Sequence of protein 2:
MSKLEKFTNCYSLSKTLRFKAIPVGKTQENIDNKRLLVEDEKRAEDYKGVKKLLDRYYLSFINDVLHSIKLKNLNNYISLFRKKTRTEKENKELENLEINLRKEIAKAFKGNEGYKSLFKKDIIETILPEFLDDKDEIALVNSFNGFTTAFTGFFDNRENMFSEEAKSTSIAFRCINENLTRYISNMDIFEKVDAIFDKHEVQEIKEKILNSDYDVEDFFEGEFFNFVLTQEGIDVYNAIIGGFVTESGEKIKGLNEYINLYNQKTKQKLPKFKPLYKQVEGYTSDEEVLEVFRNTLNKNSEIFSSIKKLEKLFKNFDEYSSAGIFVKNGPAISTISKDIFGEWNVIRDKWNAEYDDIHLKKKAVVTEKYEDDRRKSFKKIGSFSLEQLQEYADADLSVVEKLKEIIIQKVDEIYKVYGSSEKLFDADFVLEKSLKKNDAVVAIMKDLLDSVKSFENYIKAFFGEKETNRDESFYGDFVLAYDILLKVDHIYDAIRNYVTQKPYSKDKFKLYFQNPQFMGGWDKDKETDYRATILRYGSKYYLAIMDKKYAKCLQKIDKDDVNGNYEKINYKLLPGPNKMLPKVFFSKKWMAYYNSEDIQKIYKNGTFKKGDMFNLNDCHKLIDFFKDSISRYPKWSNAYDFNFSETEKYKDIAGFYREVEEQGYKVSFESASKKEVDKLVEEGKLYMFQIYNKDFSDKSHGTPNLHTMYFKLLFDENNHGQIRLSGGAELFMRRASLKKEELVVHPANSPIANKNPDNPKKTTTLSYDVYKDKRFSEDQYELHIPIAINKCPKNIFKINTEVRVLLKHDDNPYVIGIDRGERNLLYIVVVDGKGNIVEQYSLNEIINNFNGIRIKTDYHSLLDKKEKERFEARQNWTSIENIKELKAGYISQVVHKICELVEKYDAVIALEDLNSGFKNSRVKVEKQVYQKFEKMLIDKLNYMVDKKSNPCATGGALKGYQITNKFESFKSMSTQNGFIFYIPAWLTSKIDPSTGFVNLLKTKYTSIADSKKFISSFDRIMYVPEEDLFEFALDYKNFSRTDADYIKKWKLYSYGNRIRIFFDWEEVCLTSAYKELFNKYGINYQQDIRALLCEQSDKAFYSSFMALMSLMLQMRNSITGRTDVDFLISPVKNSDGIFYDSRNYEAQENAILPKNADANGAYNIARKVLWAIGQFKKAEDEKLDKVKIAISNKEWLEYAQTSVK

Sequence of protein 1:
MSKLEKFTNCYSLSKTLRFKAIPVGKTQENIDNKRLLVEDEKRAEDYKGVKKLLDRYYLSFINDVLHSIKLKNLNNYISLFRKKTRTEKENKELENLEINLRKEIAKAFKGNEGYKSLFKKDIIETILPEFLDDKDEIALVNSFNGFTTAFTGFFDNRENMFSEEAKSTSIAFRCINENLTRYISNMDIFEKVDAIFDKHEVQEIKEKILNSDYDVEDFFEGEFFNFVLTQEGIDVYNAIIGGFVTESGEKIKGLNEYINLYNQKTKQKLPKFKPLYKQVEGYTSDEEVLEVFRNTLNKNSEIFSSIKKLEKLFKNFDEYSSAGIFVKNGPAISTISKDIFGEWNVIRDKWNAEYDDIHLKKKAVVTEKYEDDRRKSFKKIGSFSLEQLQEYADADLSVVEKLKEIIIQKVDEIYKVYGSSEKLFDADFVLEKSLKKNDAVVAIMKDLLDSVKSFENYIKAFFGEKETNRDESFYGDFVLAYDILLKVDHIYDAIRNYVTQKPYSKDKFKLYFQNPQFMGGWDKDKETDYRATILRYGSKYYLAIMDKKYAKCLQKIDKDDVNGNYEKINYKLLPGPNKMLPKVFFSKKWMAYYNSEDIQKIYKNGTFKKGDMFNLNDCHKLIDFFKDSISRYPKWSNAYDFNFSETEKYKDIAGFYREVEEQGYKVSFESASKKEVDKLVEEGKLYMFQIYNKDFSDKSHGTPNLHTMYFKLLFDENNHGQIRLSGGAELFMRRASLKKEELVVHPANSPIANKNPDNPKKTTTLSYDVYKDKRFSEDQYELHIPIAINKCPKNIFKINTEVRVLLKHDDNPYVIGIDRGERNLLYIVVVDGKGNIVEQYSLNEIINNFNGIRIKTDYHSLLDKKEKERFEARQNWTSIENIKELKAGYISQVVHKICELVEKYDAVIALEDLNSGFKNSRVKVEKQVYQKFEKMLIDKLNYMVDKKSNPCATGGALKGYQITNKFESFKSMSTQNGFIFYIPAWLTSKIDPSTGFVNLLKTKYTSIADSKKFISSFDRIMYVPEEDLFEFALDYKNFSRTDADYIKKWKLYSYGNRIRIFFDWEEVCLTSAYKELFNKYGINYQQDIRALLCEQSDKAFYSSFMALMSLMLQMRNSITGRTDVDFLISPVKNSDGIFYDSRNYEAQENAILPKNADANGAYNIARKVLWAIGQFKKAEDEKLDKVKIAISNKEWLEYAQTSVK

The following describes two proteins that form a bound complex.

Residue-level contacts at the interface:
Residue P764 in protein 1 interacts with residue P764 in protein 2 (closest heavy-atom distance 3.6 Å).